Contacts between the two chains:
Residue L64 in protein 1 is in contact with residue I28 in protein 2 (closest heavy-atom distance 3.7 Å).
Residue L15 in protein 1 interacts with residue I25 in protein 2 (closest heavy-atom distance 3.9 Å).
Residue L58 in protein 1 interacts with residue L7 in protein 2 (closest heavy-atom distance 3.8 Å).
Residue V57 in protein 1 contacts residue W32 in protein 2 (closest heavy-atom distance 3.6 Å).
Residue V27 in protein 1 interacts with residue F18 in protein 2 (closest heavy-atom distance 4.0 Å).
Residue H30 in protein 1 interacts with residue P22 in protein 2 (closest heavy-atom distance 3.7 Å).
Residue L58 in protein 1 is in contact with residue L14 in protein 2 (closest heavy-atom distance 3.9 Å).
Residue K55 in protein 1 interacts with residue L10 in protein 2 (closest heavy-atom distance 3.7 Å).
Residue K23 in protein 1 interacts with residue F18 in protein 2 (closest heavy-atom distance 3.4 Å).
Residue L31 in protein 1 is in contact with residue A26 in protein 2 (closest heavy-atom distance 4.0 Å).
Residue L19 in protein 1 interacts with residue I25 in protein 2 (closest heavy-atom distance 4.1 Å).
Residue L62 in protein 1 is in contact with residue L14 in protein 2 (closest heavy-atom distance 4.1 Å).
Residue F61 in protein 1 contacts residue W32 in protein 2 (closest heavy-atom distance 3.8 Å).
Residue L58 in protein 1 interacts with residue L10 in protein 2 (closest heavy-atom distance 4.0 Å).
Residue A65 in protein 1 interacts with residue I17 in protein 2 (closest heavy-atom distance 3.7 Å).
Residue H30 in protein 1 contacts residue R30 in protein 2 (closest heavy-atom distance 3.5 Å).
Residue L39 in protein 1 is in contact with residue F33 in protein 2 (closest heavy-atom distance 3.6 Å).
Residue T35 in protein 1 interacts with residue F34 in protein 2 (closest heavy-atom distance 3.7 Å).
Residue V27 in protein 1 interacts with residue I25 in protein 2 (closest heavy-atom distance 4.0 Å).
Residue Q26 in protein 1 contacts residue F18 in protein 2 (closest heavy-atom distance 3.8 Å).
Residue E60 in protein 1 interacts with residue W32 in protein 2 (closest heavy-atom distance 3.0 Å).
Residue G8 in protein 1 contacts residue F33 in protein 2 (closest heavy-atom distance 3.9 Å).
Residue K85 in protein 1 is in contact with residue E6 in protein 2 (closest heavy-atom distance 3.6 Å).
Residue A18 in protein 1 contacts residue L11 in protein 2 (closest heavy-atom distance 4.3 Å).
Residue Q38 in protein 1 is in contact with residue F33 in protein 2 (closest heavy-atom distance 3.6 Å).
Residue F61 in protein 1 interacts with residue I25 in protein 2 (closest heavy-atom distance 3.7 Å).
Residue L62 in protein 1 interacts with residue E13 in protein 2 (closest heavy-atom distance 3.6 Å).
Residue G8 in protein 1 interacts with residue W32 in protein 2 (closest heavy-atom distance 3.2 Å).
Residue F61 in protein 1 contacts residue I17 in protein 2 (closest heavy-atom distance 3.8 Å).
Residue L19 in protein 1 contacts residue L14 in protein 2 (closest heavy-atom distance 3.8 Å).
Residue H30 in protein 1 interacts with residue A26 in protein 2 (closest heavy-atom distance 3.5 Å).
Residue L31 in protein 1 is in contact with residue R30 in protein 2 (closest heavy-atom distance 3.5 Å).
Residue Q26 in protein 1 interacts with residue P22 in protein 2 (closest heavy-atom distance 4.0 Å).
Residue R9 in protein 1 contacts residue W32 in protein 2 (closest heavy-atom distance 3.9 Å).
Residue L62 in protein 1 interacts with residue I17 in protein 2 (closest heavy-atom distance 3.5 Å).
Residue K68 in protein 1 interacts with residue D24 in protein 2 (closest heavy-atom distance 3.5 Å).
Residue E59 in protein 1 is in contact with residue L10 in protein 2 (closest heavy-atom distance 4.0 Å).
Residue R9 in protein 1 contacts residue F33 in protein 2 (closest heavy-atom distance 3.4 Å).
Residue H30 in protein 1 interacts with residue S23 in protein 2 (closest heavy-atom distance 3.4 Å).
Residue L39 in protein 1 is in contact with residue V29 in protein 2 (closest heavy-atom distance 3.7 Å).
Residue V27 in protein 1 is in contact with residue P22 in protein 2 (closest heavy-atom distance 4.2 Å).
Residue F61 in protein 1 is in contact with residue I28 in protein 2 (closest heavy-atom distance 3.5 Å).
Residue V27 in protein 1 contacts residue A26 in protein 2 (closest heavy-atom distance 3.8 Å).
Residue K55 in protein 1 interacts with residue E6 in protein 2 (closest heavy-atom distance 3.0 Å).
Residue L64 in protein 1 contacts residue L31 in protein 2 (closest heavy-atom distance 4.0 Å).
Residue A12 in protein 1 interacts with residue V29 in protein 2 (closest heavy-atom distance 4.1 Å).
Residue L64 in protein 1 contacts residue W32 in protein 2 (closest heavy-atom distance 3.5 Å).
Residue E42 in protein 1 contacts residue F33 in protein 2 (closest heavy-atom distance 3.4 Å).
Residue L15 in protein 1 interacts with residue V29 in protein 2 (closest heavy-atom distance 4.2 Å).
Residue L58 in protein 1 is in contact with residue L11 in protein 2 (closest heavy-atom distance 3.8 Å).
Residue K11 in protein 1 contacts residue W32 in protein 2 (closest heavy-atom distance 3.6 Å).
Residue L62 in protein 1 contacts residue L10 in protein 2 (closest heavy-atom distance 3.6 Å).
Residue A12 in protein 1 contacts residue W32 in protein 2 (closest heavy-atom distance 3.7 Å).
Residue A65 in protein 1 contacts residue I28 in protein 2 (closest heavy-atom distance 3.5 Å).
Residue L31 in protein 1 interacts with residue V29 in protein 2 (closest heavy-atom distance 4.0 Å).
Residue K66 in protein 1 contacts residue E13 in protein 2 (closest heavy-atom distance 2.6 Å).
Residue L16 in protein 1 interacts with residue V29 in protein 2 (closest heavy-atom distance 4.3 Å).
Residue F61 in protein 1 is in contact with residue L14 in protein 2 (closest heavy-atom distance 3.5 Å).
Residue L15 in protein 1 interacts with residue L14 in protein 2 (closest heavy-atom distance 4.2 Å).
Residue L15 in protein 1 contacts residue W32 in protein 2 (closest heavy-atom distance 4.1 Å).

Sequence of protein 2:
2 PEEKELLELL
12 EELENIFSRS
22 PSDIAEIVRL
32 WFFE

These two protein chains interact to form a complex.

Sequence of protein 1:
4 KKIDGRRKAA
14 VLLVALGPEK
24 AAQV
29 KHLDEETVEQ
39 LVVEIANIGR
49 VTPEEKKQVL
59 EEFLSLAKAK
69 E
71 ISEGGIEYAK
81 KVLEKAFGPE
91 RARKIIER